These two protein chains interact to form a complex.

Sequence of chain B:
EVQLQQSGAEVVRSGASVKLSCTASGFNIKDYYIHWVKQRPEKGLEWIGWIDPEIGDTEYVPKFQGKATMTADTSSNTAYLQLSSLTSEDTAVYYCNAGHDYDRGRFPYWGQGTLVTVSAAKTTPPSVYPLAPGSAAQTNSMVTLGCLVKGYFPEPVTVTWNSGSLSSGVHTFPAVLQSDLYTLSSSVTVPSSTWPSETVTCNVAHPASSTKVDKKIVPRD

Interface contacts:
Residue R104 in chain B interacts with residue S92 in chain A (closest heavy-atom distance 3.1 Å).
Residue G105 in chain B contacts residue Y91 in chain A (closest heavy-atom distance 3.6 Å).
Residue L45 in chain B contacts residue F87 in chain A (closest heavy-atom distance 3.4 Å).
Residue W47 in chain B interacts with residue L96 in chain A (closest heavy-atom distance 3.4 Å).
Residue W50 in chain B contacts residue Y94 in chain A (closest heavy-atom distance 3.5 Å).
Residue F173 in chain B is in contact with residue S162 in chain A (closest heavy-atom distance 3.6 Å).
Residue P174 in chain B contacts residue A163 in chain A (closest heavy-atom distance 3.5 Å).
Residue S187 in chain B contacts residue F135 in chain A (closest heavy-atom distance 3.6 Å).
Residue E59 in chain B contacts residue Y94 in chain A (closest heavy-atom distance 3.4 Å).
Residue F107 in chain B is in contact with residue Q89 in chain A (closest heavy-atom distance 3.6 Å).
Residue Y129 in chain B is in contact with residue S121 in chain A (closest heavy-atom distance 3.5 Å).
Residue R220 in chain B is in contact with residue C214 in chain A (closest heavy-atom distance 3.8 Å).
Residue H171 in chain B interacts with residue S174 in chain A (closest heavy-atom distance 3.3 Å).
Residue H171 in chain B is in contact with residue N138 in chain A (closest heavy-atom distance 3.0 Å).
Residue P130 in chain B contacts residue S121 in chain A (closest heavy-atom distance 3.6 Å).
Residue P108 in chain B is in contact with residue L46 in chain A (closest heavy-atom distance 3.6 Å).
Residue F173 in chain B is in contact with residue S174 in chain A (closest heavy-atom distance 3.7 Å).
Residue W110 in chain B contacts residue P44 in chain A (closest heavy-atom distance 3.3 Å).
Residue Q112 in chain B interacts with residue S43 in chain A (closest heavy-atom distance 3.2 Å).
Residue F173 in chain B is in contact with residue T164 in chain A (closest heavy-atom distance 3.5 Å).
Residue A132 in chain B interacts with residue F118 in chain A (closest heavy-atom distance 3.6 Å).
Residue V176 in chain B interacts with residue L160 in chain A (closest heavy-atom distance 3.7 Å).
Residue Y109 in chain B interacts with residue Y55 in chain A (closest heavy-atom distance 2.7 Å).
Residue R220 in chain B contacts residue E213 in chain A (closest heavy-atom distance 3.7 Å).
Residue Q178 in chain B interacts with residue T180 in chain A (closest heavy-atom distance 3.5 Å).
Residue L148 in chain B interacts with residue S131 in chain A (closest heavy-atom distance 3.7 Å).
Residue W110 in chain B contacts residue S43 in chain A (closest heavy-atom distance 2.8 Å).
Residue S185 in chain B interacts with residue F135 in chain A (closest heavy-atom distance 3.8 Å).
Residue L131 in chain B interacts with residue F118 in chain A (closest heavy-atom distance 3.5 Å).
Residue P108 in chain B contacts residue Y55 in chain A (closest heavy-atom distance 3.6 Å).
Residue F173 in chain B contacts residue M175 in chain A (closest heavy-atom distance 3.5 Å).
Residue G111 in chain B is in contact with residue S43 in chain A (closest heavy-atom distance 3.2 Å).
Residue Y95 in chain B is in contact with residue Q38 in chain A (closest heavy-atom distance 2.6 Å).
Residue F173 in chain B is in contact with residue S176 in chain A (closest heavy-atom distance 3.8 Å).
Residue P130 in chain B interacts with residue E123 in chain A (closest heavy-atom distance 3.5 Å).
Residue Q112 in chain B interacts with residue G41 in chain A (closest heavy-atom distance 3.7 Å).
Residue F173 in chain B interacts with residue N137 in chain A (closest heavy-atom distance 3.5 Å).
Residue T144 in chain B contacts residue S116 in chain A (closest heavy-atom distance 3.7 Å).
Residue W110 in chain B interacts with residue Y36 in chain A (closest heavy-atom distance 3.3 Å).
Residue F107 in chain B is in contact with residue L96 in chain A (closest heavy-atom distance 3.6 Å).
Residue F173 in chain B contacts residue F135 in chain A (closest heavy-atom distance 3.7 Å).
Residue H171 in chain B contacts residue N137 in chain A (closest heavy-atom distance 3.6 Å).
Residue R106 in chain B contacts residue Y49 in chain A (closest heavy-atom distance 3.6 Å).
Residue Y95 in chain B is in contact with residue P44 in chain A (closest heavy-atom distance 3.8 Å).
Residue Y129 in chain B is in contact with residue Q124 in chain A (closest heavy-atom distance 3.3 Å).
Residue G111 in chain B is in contact with residue P44 in chain A (closest heavy-atom distance 3.7 Å).
Residue F107 in chain B contacts residue Y36 in chain A (closest heavy-atom distance 2.6 Å).
Residue K215 in chain B contacts residue E123 in chain A (closest heavy-atom distance 2.7 Å).
Residue W47 in chain B interacts with residue P95 in chain A (closest heavy-atom distance 3.5 Å).
Residue K150 in chain B interacts with residue S131 in chain A (closest heavy-atom distance 3.6 Å).
Residue P174 in chain B is in contact with residue S162 in chain A (closest heavy-atom distance 2.9 Å).
Residue D221 in chain B contacts residue S122 in chain A (closest heavy-atom distance 3.6 Å).
Residue Y129 in chain B interacts with residue S127 in chain A (closest heavy-atom distance 3.8 Å).
Residue F107 in chain B is in contact with residue L46 in chain A (closest heavy-atom distance 3.6 Å).
Residue G105 in chain B is in contact with residue Q89 in chain A (closest heavy-atom distance 2.9 Å).
Residue R106 in chain B interacts with residue Y36 in chain A (closest heavy-atom distance 3.7 Å).
Residue D221 in chain B is in contact with residue C214 in chain A (closest heavy-atom distance 3.0 Å).
Residue S187 in chain B contacts residue N137 in chain A (closest heavy-atom distance 3.3 Å).
Residue T144 in chain B is in contact with residue F118 in chain A (closest heavy-atom distance 3.3 Å).
Residue F107 in chain B contacts residue F98 in chain A (closest heavy-atom distance 3.3 Å).

Sequence of chain A:
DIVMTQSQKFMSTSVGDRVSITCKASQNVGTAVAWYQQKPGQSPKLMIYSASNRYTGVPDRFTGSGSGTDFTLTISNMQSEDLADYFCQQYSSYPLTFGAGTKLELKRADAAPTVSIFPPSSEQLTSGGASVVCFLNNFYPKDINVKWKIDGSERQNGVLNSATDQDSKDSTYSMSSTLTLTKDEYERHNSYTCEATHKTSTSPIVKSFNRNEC